Sequence of the first protein:
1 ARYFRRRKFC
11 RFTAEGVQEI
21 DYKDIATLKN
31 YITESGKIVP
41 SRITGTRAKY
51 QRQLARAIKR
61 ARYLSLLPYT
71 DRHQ

Interface contacts:
Residue S87 in the second protein contacts residue L64 in the first protein (closest heavy-atom distance 4.8 Å).
Residue W42 in the second protein contacts residue L66 in the first protein (closest heavy-atom distance 4.3 Å).
Residue P101 in the second protein interacts with residue D21 in the first protein (closest heavy-atom distance 3.9 Å).
Residue A117 in the second protein contacts residue L66 in the first protein (closest heavy-atom distance 4.6 Å).
Residue A48 in the second protein contacts residue L67 in the first protein (closest heavy-atom distance 3.2 Å).
Residue F116 in the second protein interacts with residue K29 in the first protein (closest heavy-atom distance 3.8 Å).
Residue Y59 in the second protein is in contact with residue L64 in the first protein (closest heavy-atom distance 2.7 Å).
Residue M102 in the second protein is in contact with residue K23 in the first protein (closest heavy-atom distance 4.3 Å).
Residue R109 in the second protein contacts residue D24 in the first protein (closest heavy-atom distance 2.8 Å).
Residue W42 in the second protein interacts with residue K23 in the first protein (closest heavy-atom distance 4.1 Å).
Residue V7 in the second protein interacts with residue L64 in the first protein (closest heavy-atom distance 3.7 Å).
Residue Y49 in the second protein contacts residue H73 in the first protein (closest heavy-atom distance 4.0 Å).
Residue R45 in the second protein contacts residue I25 in the first protein (closest heavy-atom distance 4.3 Å).
Residue Y49 in the second protein contacts residue L67 in the first protein (closest heavy-atom distance 4.8 Å).
Residue F116 in the second protein is in contact with residue I25 in the first protein (closest heavy-atom distance 3.7 Å).
Residue M9 in the second protein contacts residue S65 in the first protein (closest heavy-atom distance 4.7 Å).
Residue E5 in the second protein contacts residue Y22 in the first protein (closest heavy-atom distance 4.2 Å).
Residue P101 in the second protein contacts residue K23 in the first protein (closest heavy-atom distance 3.8 Å).
Residue F116 in the second protein is in contact with residue L67 in the first protein (closest heavy-atom distance 4.4 Å).
Residue Y49 in the second protein is in contact with residue S65 in the first protein (closest heavy-atom distance 3.1 Å).
Residue F116 in the second protein interacts with residue L66 in the first protein (closest heavy-atom distance 5.0 Å).
Residue A48 in the second protein interacts with residue L66 in the first protein (closest heavy-atom distance 4.6 Å).
Residue M90 in the second protein interacts with residue Y22 in the first protein (closest heavy-atom distance 3.5 Å).
Residue R113 in the second protein is in contact with residue A26 in the first protein (closest heavy-atom distance 4.4 Å).
Residue Y49 in the second protein interacts with residue R62 in the first protein (closest heavy-atom distance 2.6 Å).
Residue R86 in the second protein interacts with residue L64 in the first protein (closest heavy-atom distance 4.3 Å).
Residue L61 in the second protein contacts residue K23 in the first protein (closest heavy-atom distance 4.0 Å).
Residue A99 in the second protein contacts residue K23 in the first protein (closest heavy-atom distance 4.7 Å).
Residue M90 in the second protein contacts residue R60 in the first protein (closest heavy-atom distance 3.6 Å).
Residue F116 in the second protein is in contact with residue A26 in the first protein (closest heavy-atom distance 4.4 Å).
Residue Y59 in the second protein is in contact with residue L66 in the first protein (closest heavy-atom distance 3.6 Å).
Residue D115 in the second protein contacts residue I25 in the first protein (closest heavy-atom distance 4.0 Å).
Residue E5 in the second protein contacts residue K23 in the first protein (closest heavy-atom distance 2.8 Å).
Residue A48 in the second protein interacts with residue P68 in the first protein (closest heavy-atom distance 3.8 Å).
Residue A48 in the second protein contacts residue S65 in the first protein (closest heavy-atom distance 2.8 Å).
Residue E98 in the second protein contacts residue K23 in the first protein (closest heavy-atom distance 4.0 Å).
Residue L47 in the second protein interacts with residue S65 in the first protein (closest heavy-atom distance 3.5 Å).
Residue R109 in the second protein contacts residue A26 in the first protein (closest heavy-atom distance 4.8 Å).
Residue R86 in the second protein contacts residue Y63 in the first protein (closest heavy-atom distance 2.8 Å).
Residue Y49 in the second protein contacts residue Y63 in the first protein (closest heavy-atom distance 3.8 Å).
Residue A48 in the second protein is in contact with residue H73 in the first protein (closest heavy-atom distance 3.8 Å).
Residue I51 in the second protein is in contact with residue S65 in the first protein (closest heavy-atom distance 4.2 Å).
Residue M88 in the second protein contacts residue Y63 in the first protein (closest heavy-atom distance 4.7 Å).
Residue M88 in the second protein is in contact with residue R60 in the first protein (closest heavy-atom distance 4.0 Å).
Residue Y59 in the second protein interacts with residue S65 in the first protein (closest heavy-atom distance 4.0 Å).
Residue P101 in the second protein is in contact with residue D24 in the first protein (closest heavy-atom distance 3.9 Å).
Residue Y49 in the second protein interacts with residue L64 in the first protein (closest heavy-atom distance 4.1 Å).
Residue Q46 in the second protein interacts with residue S65 in the first protein (closest heavy-atom distance 4.2 Å).
Residue V7 in the second protein contacts residue Y22 in the first protein (closest heavy-atom distance 4.6 Å).
Residue S100 in the second protein interacts with residue K23 in the first protein (closest heavy-atom distance 2.9 Å).
Residue M102 in the second protein is in contact with residue I25 in the first protein (closest heavy-atom distance 3.5 Å).
Residue M88 in the second protein contacts residue L64 in the first protein (closest heavy-atom distance 4.0 Å).
Residue M9 in the second protein contacts residue L64 in the first protein (closest heavy-atom distance 3.7 Å).
Residue R45 in the second protein is in contact with residue L66 in the first protein (closest heavy-atom distance 3.7 Å).
Residue M102 in the second protein interacts with residue D24 in the first protein (closest heavy-atom distance 4.7 Å).
Residue E40 in the second protein is in contact with residue K23 in the first protein (closest heavy-atom distance 4.9 Å).

Sequence of the second protein:
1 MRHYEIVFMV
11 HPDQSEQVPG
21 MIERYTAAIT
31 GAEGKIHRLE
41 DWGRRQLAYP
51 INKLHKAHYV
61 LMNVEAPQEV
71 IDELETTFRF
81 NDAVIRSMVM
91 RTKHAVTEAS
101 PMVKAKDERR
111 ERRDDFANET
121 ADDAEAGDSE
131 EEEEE

This data describes a binding interaction between two proteins.